Interface contacts:
Residue A273 in chain A interacts with residue L20 in chain B (closest heavy-atom distance 3.8 Å).
Residue F288 in chain A is in contact with residue T7 in chain B (closest heavy-atom distance 4.3 Å).
Residue I158 in chain A contacts residue L20 in chain B (closest heavy-atom distance 4.3 Å).
Residue F268 in chain A interacts with residue S23 in chain B (closest heavy-atom distance 3.2 Å).
Residue T169 in chain A is in contact with residue V13 in chain B (closest heavy-atom distance 4.0 Å).
Residue I158 in chain A is in contact with residue P19 in chain B (closest heavy-atom distance 4.3 Å).
Residue L280 in chain A interacts with residue L10 in chain B (closest heavy-atom distance 4.1 Å).
Residue E155 in chain A is in contact with residue S23 in chain B (closest heavy-atom distance 4.5 Å).
Residue I176 in chain A interacts with residue M9 in chain B (closest heavy-atom distance 3.5 Å).
Residue A177 in chain A contacts residue M9 in chain B (closest heavy-atom distance 4.0 Å).
Residue L276 in chain A is in contact with residue A16 in chain B (closest heavy-atom distance 3.7 Å).
Residue F288 in chain A contacts residue L10 in chain B (closest heavy-atom distance 4.0 Å).
Residue W172 in chain A contacts residue M9 in chain B (closest heavy-atom distance 4.2 Å).
Residue L284 in chain A is in contact with residue L10 in chain B (closest heavy-atom distance 3.9 Å).
Residue F277 in chain A contacts residue F17 in chain B (closest heavy-atom distance 3.6 Å).
Residue W269 in chain A is in contact with residue L24 in chain B (closest heavy-atom distance 3.7 Å).
Residue L173 in chain A interacts with residue V13 in chain B (closest heavy-atom distance 3.8 Å).
Residue L276 in chain A is in contact with residue L20 in chain B (closest heavy-atom distance 3.5 Å).
Residue F283 in chain A contacts residue M9 in chain B (closest heavy-atom distance 3.4 Å).
Residue L280 in chain A contacts residue L14 in chain B (closest heavy-atom distance 3.8 Å).
Residue A177 in chain A contacts residue A6 in chain B (closest heavy-atom distance 3.9 Å).
Residue A177 in chain A interacts with residue V5 in chain B (closest heavy-atom distance 4.6 Å).
Residue L280 in chain A contacts residue F17 in chain B (closest heavy-atom distance 3.7 Å).
Residue R265 in chain A contacts residue T27 in chain B (closest heavy-atom distance 3.5 Å).
Residue A272 in chain A is in contact with residue L20 in chain B (closest heavy-atom distance 4.1 Å).
Residue F288 in chain A is in contact with residue A6 in chain B (closest heavy-atom distance 4.4 Å).
Residue T287 in chain A is in contact with residue A6 in chain B (closest heavy-atom distance 4.6 Å).
Residue F268 in chain A contacts residue L20 in chain B (closest heavy-atom distance 4.5 Å).
Residue T287 in chain A interacts with residue W3 in chain B (closest heavy-atom distance 4.1 Å).
Residue S165 in chain A contacts residue A16 in chain B (closest heavy-atom distance 3.5 Å).
Residue I158 in chain A is in contact with residue S23 in chain B (closest heavy-atom distance 4.6 Å).
Residue F283 in chain A interacts with residue L10 in chain B (closest heavy-atom distance 3.4 Å).
Residue F288 in chain A is in contact with residue W3 in chain B (closest heavy-atom distance 3.2 Å).
Residue N279 in chain A contacts residue V13 in chain B (closest heavy-atom distance 3.0 Å).
Residue L280 in chain A interacts with residue V13 in chain B (closest heavy-atom distance 3.3 Å).
Residue L173 in chain A is in contact with residue F12 in chain B (closest heavy-atom distance 3.9 Å).
Residue W269 in chain A interacts with residue T27 in chain B (closest heavy-atom distance 3.5 Å).
Residue L276 in chain A is in contact with residue V13 in chain B (closest heavy-atom distance 4.8 Å).
Residue W269 in chain A contacts residue S23 in chain B (closest heavy-atom distance 3.2 Å).
Residue L276 in chain A interacts with residue F17 in chain B (closest heavy-atom distance 3.4 Å).
Residue A177 in chain A interacts with residue N2 in chain B (closest heavy-atom distance 3.9 Å).
Residue I176 in chain A is in contact with residue V5 in chain B (closest heavy-atom distance 3.8 Å).
Residue L173 in chain A contacts residue M9 in chain B (closest heavy-atom distance 3.4 Å).
Residue N279 in chain A interacts with residue F17 in chain B (closest heavy-atom distance 4.5 Å).
Residue W269 in chain A contacts residue L20 in chain B (closest heavy-atom distance 3.4 Å).
Residue F283 in chain A interacts with residue A6 in chain B (closest heavy-atom distance 3.3 Å).
Residue R265 in chain A is in contact with residue N31 in chain B (closest heavy-atom distance 3.1 Å).
Residue N279 in chain A contacts residue A16 in chain B (closest heavy-atom distance 5.0 Å).
Residue F283 in chain A contacts residue V13 in chain B (closest heavy-atom distance 4.1 Å).

Sequence of chain B:
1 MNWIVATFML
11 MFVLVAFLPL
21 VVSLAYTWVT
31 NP

Sequence of chain A:
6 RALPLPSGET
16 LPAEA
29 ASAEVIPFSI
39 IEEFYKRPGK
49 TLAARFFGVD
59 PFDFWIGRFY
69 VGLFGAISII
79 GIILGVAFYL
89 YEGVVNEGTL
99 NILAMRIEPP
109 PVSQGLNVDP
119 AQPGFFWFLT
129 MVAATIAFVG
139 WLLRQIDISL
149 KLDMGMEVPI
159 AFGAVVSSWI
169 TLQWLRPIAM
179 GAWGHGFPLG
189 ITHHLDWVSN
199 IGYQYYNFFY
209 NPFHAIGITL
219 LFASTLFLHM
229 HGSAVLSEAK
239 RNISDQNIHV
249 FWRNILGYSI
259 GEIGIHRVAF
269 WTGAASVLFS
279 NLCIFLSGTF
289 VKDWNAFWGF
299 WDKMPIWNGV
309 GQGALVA

These two protein chains interact to form a complex.